This data describes a binding interaction between two proteins.

Sequence of the first protein:
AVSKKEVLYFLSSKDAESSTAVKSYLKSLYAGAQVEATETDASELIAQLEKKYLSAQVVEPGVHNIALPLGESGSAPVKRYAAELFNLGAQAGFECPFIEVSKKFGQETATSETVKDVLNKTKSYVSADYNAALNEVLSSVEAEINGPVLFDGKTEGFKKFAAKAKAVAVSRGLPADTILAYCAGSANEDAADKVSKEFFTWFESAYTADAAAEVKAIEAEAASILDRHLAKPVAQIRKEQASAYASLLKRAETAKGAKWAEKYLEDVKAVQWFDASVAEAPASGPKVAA

Contacts between the two chains:
Residue Y57 in the first protein interacts with residue V226 in the second protein (closest heavy-atom distance 3.4 Å).
Residue T115 in the first protein interacts with residue L195 in the second protein (closest heavy-atom distance 3.7 Å).
Residue A114 in the first protein is in contact with residue K192 in the second protein (closest heavy-atom distance 5.0 Å).
Residue L53 in the first protein contacts residue F218 in the second protein (closest heavy-atom distance 3.9 Å).
Residue T115 in the first protein interacts with residue K193 in the second protein (closest heavy-atom distance 3.8 Å).
Residue L53 in the first protein contacts residue V222 in the second protein (closest heavy-atom distance 3.8 Å).
Residue L49 in the first protein contacts residue V215 in the second protein (closest heavy-atom distance 4.0 Å).
Residue T115 in the first protein contacts residue K192 in the second protein (closest heavy-atom distance 3.5 Å).
Residue E117 in the first protein contacts residue K192 in the second protein (closest heavy-atom distance 3.6 Å).
Residue A114 in the first protein contacts residue L195 in the second protein (closest heavy-atom distance 4.0 Å).
Residue L49 in the first protein interacts with residue F218 in the second protein (closest heavy-atom distance 3.8 Å).
Residue I50 in the first protein interacts with residue F218 in the second protein (closest heavy-atom distance 4.5 Å).
Residue E117 in the first protein is in contact with residue K193 in the second protein (closest heavy-atom distance 2.9 Å).
Residue L49 in the first protein is in contact with residue K214 in the second protein (closest heavy-atom distance 4.2 Å).

Sequence of the second protein:
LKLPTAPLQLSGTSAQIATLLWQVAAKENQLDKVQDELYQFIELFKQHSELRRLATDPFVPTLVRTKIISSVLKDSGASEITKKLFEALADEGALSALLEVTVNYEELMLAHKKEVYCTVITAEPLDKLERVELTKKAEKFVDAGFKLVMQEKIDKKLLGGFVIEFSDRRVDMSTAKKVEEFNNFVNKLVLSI